The following describes two proteins that form a bound complex.

Sequence of protein 2:
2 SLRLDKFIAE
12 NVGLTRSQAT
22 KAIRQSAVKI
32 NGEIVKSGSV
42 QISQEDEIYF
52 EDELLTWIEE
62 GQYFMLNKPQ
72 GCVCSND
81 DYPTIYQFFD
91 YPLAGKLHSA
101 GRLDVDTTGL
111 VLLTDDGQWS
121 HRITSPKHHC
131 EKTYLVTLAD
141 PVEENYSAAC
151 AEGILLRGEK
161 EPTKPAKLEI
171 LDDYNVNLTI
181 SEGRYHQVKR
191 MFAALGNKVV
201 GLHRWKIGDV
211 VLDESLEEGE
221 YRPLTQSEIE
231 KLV

Contacts between the two chains:
Residue P162 in protein 2 interacts with residue S27 in protein 1 (closest heavy-atom distance 4.4 Å).
Residue R157 in protein 2 is in contact with residue Y185 in protein 1 (closest heavy-atom distance 3.8 Å).
Residue R157 in protein 2 is in contact with residue R102 in protein 1 (closest heavy-atom distance 3.4 Å).
Residue G158 in protein 2 contacts residue Y185 in protein 1 (closest heavy-atom distance 3.6 Å).
Residue E152 in protein 2 contacts residue K37 in protein 1 (closest heavy-atom distance 3.4 Å).
Residue R25 in protein 2 is in contact with residue E152 in protein 1 (closest heavy-atom distance 3.2 Å).
Residue D53 in protein 2 is in contact with residue R157 in protein 1 (closest heavy-atom distance 4.2 Å).
Residue G158 in protein 2 contacts residue G183 in protein 1 (closest heavy-atom distance 3.6 Å).
Residue L155 in protein 2 is in contact with residue Q26 in protein 1 (closest heavy-atom distance 3.7 Å).
Residue P162 in protein 2 is in contact with residue Q26 in protein 1 (closest heavy-atom distance 3.3 Å).
Residue H186 in protein 2 contacts residue Y185 in protein 1 (closest heavy-atom distance 4.8 Å).
Residue I35 in protein 2 interacts with residue A194 in protein 1 (closest heavy-atom distance 3.5 Å).
Residue A23 in protein 2 contacts residue L155 in protein 1 (closest heavy-atom distance 4.8 Å).
Residue L155 in protein 2 interacts with residue A28 in protein 1 (closest heavy-atom distance 3.6 Å).
Residue I154 in protein 2 interacts with residue S27 in protein 1 (closest heavy-atom distance 4.4 Å).
Residue S27 in protein 2 is in contact with residue A149 in protein 1 (closest heavy-atom distance 3.9 Å).
Residue E52 in protein 2 is in contact with residue R157 in protein 1 (closest heavy-atom distance 4.0 Å).
Residue I154 in protein 2 contacts residue I35 in protein 1 (closest heavy-atom distance 4.6 Å).
Residue G183 in protein 2 contacts residue G158 in protein 1 (closest heavy-atom distance 3.5 Å).
Residue R157 in protein 2 is in contact with residue L103 in protein 1 (closest heavy-atom distance 3.5 Å).
Residue Y185 in protein 2 is in contact with residue Y185 in protein 1 (closest heavy-atom distance 3.5 Å).
Residue R157 in protein 2 interacts with residue D104 in protein 1 (closest heavy-atom distance 2.7 Å).
Residue E161 in protein 2 is in contact with residue Q26 in protein 1 (closest heavy-atom distance 4.5 Å).
Residue R190 in protein 2 contacts residue Y185 in protein 1 (closest heavy-atom distance 3.5 Å).
Residue P126 in protein 2 is in contact with residue K160 in protein 1 (closest heavy-atom distance 3.9 Å).
Residue Q26 in protein 2 is in contact with residue L155 in protein 1 (closest heavy-atom distance 2.9 Å).
Residue A28 in protein 2 is in contact with residue L155 in protein 1 (closest heavy-atom distance 4.0 Å).
Residue Y185 in protein 2 contacts residue R190 in protein 1 (closest heavy-atom distance 3.5 Å).
Residue G158 in protein 2 is in contact with residue R184 in protein 1 (closest heavy-atom distance 3.5 Å).
Residue R25 in protein 2 interacts with residue G153 in protein 1 (closest heavy-atom distance 4.2 Å).
Residue N145 in protein 2 interacts with residue E34 in protein 1 (closest heavy-atom distance 4.5 Å).
Residue E52 in protein 2 contacts residue L156 in protein 1 (closest heavy-atom distance 3.8 Å).
Residue G153 in protein 2 contacts residue I35 in protein 1 (closest heavy-atom distance 4.3 Å).
Residue S27 in protein 2 is in contact with residue I154 in protein 1 (closest heavy-atom distance 4.5 Å).
Residue G153 in protein 2 is in contact with residue S27 in protein 1 (closest heavy-atom distance 2.7 Å).
Residue K37 in protein 2 contacts residue A149 in protein 1 (closest heavy-atom distance 3.6 Å).
Residue K160 in protein 2 interacts with residue P126 in protein 1 (closest heavy-atom distance 4.7 Å).
Residue Y185 in protein 2 interacts with residue G158 in protein 1 (closest heavy-atom distance 3.4 Å).
Residue E52 in protein 2 contacts residue L155 in protein 1 (closest heavy-atom distance 3.8 Å).
Residue I35 in protein 2 contacts residue L195 in protein 1 (closest heavy-atom distance 4.1 Å).
Residue K30 in protein 2 interacts with residue A194 in protein 1 (closest heavy-atom distance 4.7 Å).
Residue E152 in protein 2 interacts with residue S27 in protein 1 (closest heavy-atom distance 4.1 Å).
Residue S27 in protein 2 interacts with residue L195 in protein 1 (closest heavy-atom distance 4.6 Å).
Residue Q26 in protein 2 is in contact with residue P162 in protein 1 (closest heavy-atom distance 3.4 Å).
Residue L155 in protein 2 interacts with residue D53 in protein 1 (closest heavy-atom distance 4.6 Å).
Residue R102 in protein 2 interacts with residue R157 in protein 1 (closest heavy-atom distance 3.1 Å).
Residue L155 in protein 2 contacts residue E52 in protein 1 (closest heavy-atom distance 4.5 Å).
Residue Q26 in protein 2 interacts with residue E152 in protein 1 (closest heavy-atom distance 4.7 Å).
Residue Q26 in protein 2 interacts with residue I154 in protein 1 (closest heavy-atom distance 3.4 Å).
Residue K37 in protein 2 is in contact with residue A148 in protein 1 (closest heavy-atom distance 3.4 Å).
Residue Q26 in protein 2 is in contact with residue G153 in protein 1 (closest heavy-atom distance 3.4 Å).
Residue A194 in protein 2 is in contact with residue K30 in protein 1 (closest heavy-atom distance 4.4 Å).
Residue K37 in protein 2 contacts residue E152 in protein 1 (closest heavy-atom distance 3.7 Å).
Residue Y185 in protein 2 contacts residue E159 in protein 1 (closest heavy-atom distance 4.6 Å).
Residue Y185 in protein 2 is in contact with residue R157 in protein 1 (closest heavy-atom distance 3.8 Å).
Residue E159 in protein 2 is in contact with residue Y185 in protein 1 (closest heavy-atom distance 4.7 Å).
Residue E159 in protein 2 interacts with residue E159 in protein 1 (closest heavy-atom distance 4.4 Å).
Residue L155 in protein 2 interacts with residue S27 in protein 1 (closest heavy-atom distance 3.6 Å).
Residue S27 in protein 2 interacts with residue G153 in protein 1 (closest heavy-atom distance 4.7 Å).
Residue R184 in protein 2 is in contact with residue G158 in protein 1 (closest heavy-atom distance 3.5 Å).

Sequence of protein 1:
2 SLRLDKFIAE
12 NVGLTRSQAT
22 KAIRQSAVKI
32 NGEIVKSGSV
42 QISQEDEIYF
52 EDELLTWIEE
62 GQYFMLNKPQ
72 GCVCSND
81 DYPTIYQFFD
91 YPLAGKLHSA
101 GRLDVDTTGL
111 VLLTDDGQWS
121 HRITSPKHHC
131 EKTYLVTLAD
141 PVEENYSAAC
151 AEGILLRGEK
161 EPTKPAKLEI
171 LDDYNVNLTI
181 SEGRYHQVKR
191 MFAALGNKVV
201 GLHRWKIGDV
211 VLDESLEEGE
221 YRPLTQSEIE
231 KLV